Sequence of the first protein:
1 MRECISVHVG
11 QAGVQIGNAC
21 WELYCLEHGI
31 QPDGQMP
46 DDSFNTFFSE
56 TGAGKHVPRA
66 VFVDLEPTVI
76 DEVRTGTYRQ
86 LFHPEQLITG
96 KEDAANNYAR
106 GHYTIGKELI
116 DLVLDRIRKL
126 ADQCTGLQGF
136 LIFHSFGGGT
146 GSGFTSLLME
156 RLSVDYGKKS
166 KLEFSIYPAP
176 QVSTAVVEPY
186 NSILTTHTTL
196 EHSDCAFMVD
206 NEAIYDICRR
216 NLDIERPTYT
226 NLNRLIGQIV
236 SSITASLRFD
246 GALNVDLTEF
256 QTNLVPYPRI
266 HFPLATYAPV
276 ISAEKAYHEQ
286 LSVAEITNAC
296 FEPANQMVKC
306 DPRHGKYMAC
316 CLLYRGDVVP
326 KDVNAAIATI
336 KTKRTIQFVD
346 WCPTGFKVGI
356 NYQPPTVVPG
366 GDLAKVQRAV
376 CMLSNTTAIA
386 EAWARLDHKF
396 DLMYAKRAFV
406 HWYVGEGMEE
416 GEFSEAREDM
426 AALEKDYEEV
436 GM

Sequence of the second protein:
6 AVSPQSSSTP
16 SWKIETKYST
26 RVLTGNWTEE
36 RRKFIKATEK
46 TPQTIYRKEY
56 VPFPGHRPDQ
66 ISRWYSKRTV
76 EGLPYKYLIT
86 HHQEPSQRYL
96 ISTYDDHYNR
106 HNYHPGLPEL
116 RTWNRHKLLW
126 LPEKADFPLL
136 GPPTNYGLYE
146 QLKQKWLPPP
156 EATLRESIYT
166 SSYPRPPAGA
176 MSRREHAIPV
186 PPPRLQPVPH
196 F

Interface contacts:
Residue D46 in the first protein contacts residue I183 in the second protein (closest heavy-atom distance 3.1 Å).
Residue P364 in the first protein interacts with residue P171 in the second protein (closest heavy-atom distance 3.7 Å).
Residue F244 in the first protein is in contact with residue H181 in the second protein (closest heavy-atom distance 4.0 Å).
Residue P359 in the first protein contacts residue H181 in the second protein (closest heavy-atom distance 4.3 Å).
Residue L26 in the first protein interacts with residue S177 in the second protein (closest heavy-atom distance 3.2 Å).
Residue R2 in the first protein contacts residue R189 in the second protein (closest heavy-atom distance 3.6 Å).
Residue Y357 in the first protein contacts residue H181 in the second protein (closest heavy-atom distance 3.8 Å).
Residue R229 in the first protein contacts residue Y168 in the second protein (closest heavy-atom distance 4.2 Å).
Residue A19 in the first protein is in contact with residue Y168 in the second protein (closest heavy-atom distance 3.4 Å).
Residue F244 in the first protein contacts residue R179 in the second protein (closest heavy-atom distance 4.4 Å).
Residue I30 in the first protein contacts residue M176 in the second protein (closest heavy-atom distance 3.8 Å).
Residue Q358 in the first protein interacts with residue E180 in the second protein (closest heavy-atom distance 4.1 Å).
Residue D47 in the first protein contacts residue V185 in the second protein (closest heavy-atom distance 3.7 Å).
Residue E77 in the first protein interacts with residue T165 in the second protein (closest heavy-atom distance 3.8 Å).
Residue D46 in the first protein interacts with residue R179 in the second protein (closest heavy-atom distance 4.5 Å).
Residue G29 in the first protein interacts with residue M176 in the second protein (closest heavy-atom distance 3.5 Å).
Residue Q31 in the first protein contacts residue R170 in the second protein (closest heavy-atom distance 4.0 Å).
Residue D47 in the first protein contacts residue R189 in the second protein (closest heavy-atom distance 3.2 Å).
Residue E27 in the first protein is in contact with residue R179 in the second protein (closest heavy-atom distance 4.2 Å).
Residue T361 in the first protein interacts with residue S177 in the second protein (closest heavy-atom distance 3.5 Å).
Residue E77 in the first protein is in contact with residue Y164 in the second protein (closest heavy-atom distance 3.2 Å).
Residue D46 in the first protein interacts with residue V185 in the second protein (closest heavy-atom distance 3.9 Å).
Residue N18 in the first protein interacts with residue Y168 in the second protein (closest heavy-atom distance 4.1 Å).
Residue Y83 in the first protein is in contact with residue P171 in the second protein (closest heavy-atom distance 3.8 Å).
Residue M1 in the first protein interacts with residue L190 in the second protein (closest heavy-atom distance 4.4 Å).
Residue P37 in the first protein is in contact with residue M176 in the second protein (closest heavy-atom distance 4.0 Å).
Residue R229 in the first protein contacts residue S167 in the second protein (closest heavy-atom distance 3.2 Å).
Residue E77 in the first protein interacts with residue S162 in the second protein (closest heavy-atom distance 2.8 Å).
Residue N228 in the first protein interacts with residue Y168 in the second protein (closest heavy-atom distance 4.2 Å).
Residue E22 in the first protein contacts residue Y168 in the second protein (closest heavy-atom distance 4.4 Å).
Residue T225 in the first protein is in contact with residue I163 in the second protein (closest heavy-atom distance 4.3 Å).
Residue G29 in the first protein is in contact with residue R179 in the second protein (closest heavy-atom distance 4.0 Å).
Residue N18 in the first protein is in contact with residue Y164 in the second protein (closest heavy-atom distance 3.3 Å).
Residue G81 in the first protein is in contact with residue Y164 in the second protein (closest heavy-atom distance 3.5 Å).
Residue D245 in the first protein is in contact with residue I183 in the second protein (closest heavy-atom distance 3.9 Å).
Residue H28 in the first protein contacts residue M176 in the second protein (closest heavy-atom distance 4.0 Å).
Residue P32 in the first protein contacts residue R170 in the second protein (closest heavy-atom distance 4.1 Å).
Residue T82 in the first protein interacts with residue Y168 in the second protein (closest heavy-atom distance 3.3 Å).
Residue Y83 in the first protein contacts residue Y164 in the second protein (closest heavy-atom distance 3.6 Å).
Residue T82 in the first protein is in contact with residue R170 in the second protein (closest heavy-atom distance 3.9 Å).
Residue V78 in the first protein interacts with residue Y164 in the second protein (closest heavy-atom distance 3.3 Å).
Residue D46 in the first protein is in contact with residue A182 in the second protein (closest heavy-atom distance 3.5 Å).
Residue T225 in the first protein contacts residue S167 in the second protein (closest heavy-atom distance 3.8 Å).
Residue Y83 in the first protein contacts residue P169 in the second protein (closest heavy-atom distance 3.4 Å).
Residue Q31 in the first protein interacts with residue M176 in the second protein (closest heavy-atom distance 3.3 Å).
Residue Q15 in the first protein is in contact with residue Y168 in the second protein (closest heavy-atom distance 3.9 Å).
Residue D46 in the first protein contacts residue P186 in the second protein (closest heavy-atom distance 4.5 Å).
Residue D47 in the first protein interacts with residue I183 in the second protein (closest heavy-atom distance 3.8 Å).
Residue L26 in the first protein contacts residue M176 in the second protein (closest heavy-atom distance 4.4 Å).
Residue L26 in the first protein interacts with residue P171 in the second protein (closest heavy-atom distance 4.0 Å).
Residue T82 in the first protein is in contact with residue P169 in the second protein (closest heavy-atom distance 4.1 Å).
Residue Q358 in the first protein interacts with residue H181 in the second protein (closest heavy-atom distance 3.7 Å).
Residue Y83 in the first protein contacts residue Y168 in the second protein (closest heavy-atom distance 4.2 Å).
Residue Q358 in the first protein interacts with residue R179 in the second protein (closest heavy-atom distance 4.1 Å).
Residue Q358 in the first protein is in contact with residue R178 in the second protein (closest heavy-atom distance 4.0 Å).
Residue E27 in the first protein interacts with residue S177 in the second protein (closest heavy-atom distance 3.7 Å).
Residue H28 in the first protein interacts with residue R179 in the second protein (closest heavy-atom distance 4.2 Å).
Residue T82 in the first protein contacts residue Y164 in the second protein (closest heavy-atom distance 3.7 Å).
Residue T225 in the first protein contacts residue Y168 in the second protein (closest heavy-atom distance 3.6 Å).
Residue D245 in the first protein is in contact with residue H181 in the second protein (closest heavy-atom distance 4.1 Å).

The following describes two proteins that form a bound complex.